These two protein chains interact to form a complex.

Contacts between the two chains:
Residue D72 in protein 2 interacts with residue P12 in protein 1 (closest heavy-atom distance 4.5 Å).
Residue T15 in protein 2 is in contact with residue Y8 in protein 1 (closest heavy-atom distance 3.2 Å).
Residue T21 in protein 2 is in contact with residue P7 in protein 1 (closest heavy-atom distance 4.2 Å).
Residue T15 in protein 2 contacts residue P7 in protein 1 (closest heavy-atom distance 3.9 Å).
Residue V86 in protein 2 contacts residue L9 in protein 1 (closest heavy-atom distance 4.9 Å).
Residue N70 in protein 2 contacts residue P12 in protein 1 (closest heavy-atom distance 3.5 Å).
Residue Q45 in protein 2 interacts with residue R11 in protein 1 (closest heavy-atom distance 3.2 Å).
Residue S39 in protein 2 is in contact with residue Y8 in protein 1 (closest heavy-atom distance 3.4 Å).
Residue I84 in protein 2 is in contact with residue L9 in protein 1 (closest heavy-atom distance 4.3 Å).
Residue E14 in protein 2 is in contact with residue P10 in protein 1 (closest heavy-atom distance 3.9 Å).
Residue E14 in protein 2 interacts with residue Y8 in protein 1 (closest heavy-atom distance 4.8 Å).
Residue A47 in protein 2 contacts residue R11 in protein 1 (closest heavy-atom distance 3.5 Å).
Residue R79 in protein 2 is in contact with residue Y8 in protein 1 (closest heavy-atom distance 3.6 Å).
Residue T49 in protein 2 contacts residue L9 in protein 1 (closest heavy-atom distance 4.1 Å).
Residue Q45 in protein 2 contacts residue P10 in protein 1 (closest heavy-atom distance 3.3 Å).
Residue I50 in protein 2 is in contact with residue L9 in protein 1 (closest heavy-atom distance 3.5 Å).
Residue A47 in protein 2 is in contact with residue P10 in protein 1 (closest heavy-atom distance 4.2 Å).
Residue A41 in protein 2 is in contact with residue Y8 in protein 1 (closest heavy-atom distance 3.7 Å).
Residue T49 in protein 2 contacts residue R13 in protein 1 (closest heavy-atom distance 4.8 Å).
Residue T15 in protein 2 is in contact with residue L9 in protein 1 (closest heavy-atom distance 4.4 Å).
Residue H153 in protein 2 is in contact with residue Y8 in protein 1 (closest heavy-atom distance 3.8 Å).
Residue V37 in protein 2 is in contact with residue P7 in protein 1 (closest heavy-atom distance 3.9 Å).
Residue V48 in protein 2 contacts residue P12 in protein 1 (closest heavy-atom distance 3.9 Å).
Residue T49 in protein 2 is in contact with residue P12 in protein 1 (closest heavy-atom distance 3.2 Å).
Residue I13 in protein 2 interacts with residue L9 in protein 1 (closest heavy-atom distance 3.7 Å).
Residue T49 in protein 2 is in contact with residue R11 in protein 1 (closest heavy-atom distance 3.7 Å).
Residue S39 in protein 2 contacts residue P6 in protein 1 (closest heavy-atom distance 4.1 Å).
Residue M16 in protein 2 interacts with residue Y8 in protein 1 (closest heavy-atom distance 2.8 Å).
Residue V48 in protein 2 contacts residue R11 in protein 1 (closest heavy-atom distance 4.3 Å).
Residue Q36 in protein 2 interacts with residue P7 in protein 1 (closest heavy-atom distance 3.7 Å).
Residue T49 in protein 2 interacts with residue P10 in protein 1 (closest heavy-atom distance 2.9 Å).
Residue G80 in protein 2 is in contact with residue Y8 in protein 1 (closest heavy-atom distance 3.8 Å).
Residue F38 in protein 2 is in contact with residue Y8 in protein 1 (closest heavy-atom distance 4.8 Å).
Residue S39 in protein 2 contacts residue L9 in protein 1 (closest heavy-atom distance 2.8 Å).
Residue A41 in protein 2 is in contact with residue P10 in protein 1 (closest heavy-atom distance 4.6 Å).
Residue G80 in protein 2 interacts with residue P6 in protein 1 (closest heavy-atom distance 4.4 Å).
Residue T15 in protein 2 interacts with residue P10 in protein 1 (closest heavy-atom distance 4.4 Å).
Residue V37 in protein 2 is in contact with residue P6 in protein 1 (closest heavy-atom distance 3.5 Å).
Residue F38 in protein 2 contacts residue L9 in protein 1 (closest heavy-atom distance 3.7 Å).
Residue V48 in protein 2 contacts residue P10 in protein 1 (closest heavy-atom distance 3.3 Å).
Residue A47 in protein 2 contacts residue P12 in protein 1 (closest heavy-atom distance 3.5 Å).
Residue A41 in protein 2 contacts residue L9 in protein 1 (closest heavy-atom distance 3.4 Å).
Residue H51 in protein 2 interacts with residue R13 in protein 1 (closest heavy-atom distance 3.4 Å).
Residue M16 in protein 2 contacts residue P10 in protein 1 (closest heavy-atom distance 4.4 Å).
Residue F38 in protein 2 contacts residue P7 in protein 1 (closest heavy-atom distance 3.4 Å).
Residue H51 in protein 2 interacts with residue P10 in protein 1 (closest heavy-atom distance 4.5 Å).
Residue E14 in protein 2 contacts residue L9 in protein 1 (closest heavy-atom distance 3.6 Å).
Residue S39 in protein 2 contacts residue P7 in protein 1 (closest heavy-atom distance 3.0 Å).
Residue V48 in protein 2 interacts with residue L9 in protein 1 (closest heavy-atom distance 3.7 Å).
Residue F38 in protein 2 is in contact with residue P6 in protein 1 (closest heavy-atom distance 4.0 Å).
Residue T40 in protein 2 contacts residue Y8 in protein 1 (closest heavy-atom distance 3.3 Å).
Residue M16 in protein 2 contacts residue L9 in protein 1 (closest heavy-atom distance 4.7 Å).
Residue Q45 in protein 2 interacts with residue L9 in protein 1 (closest heavy-atom distance 2.9 Å).
Residue T40 in protein 2 contacts residue L9 in protein 1 (closest heavy-atom distance 4.2 Å).

Sequence of protein 2:
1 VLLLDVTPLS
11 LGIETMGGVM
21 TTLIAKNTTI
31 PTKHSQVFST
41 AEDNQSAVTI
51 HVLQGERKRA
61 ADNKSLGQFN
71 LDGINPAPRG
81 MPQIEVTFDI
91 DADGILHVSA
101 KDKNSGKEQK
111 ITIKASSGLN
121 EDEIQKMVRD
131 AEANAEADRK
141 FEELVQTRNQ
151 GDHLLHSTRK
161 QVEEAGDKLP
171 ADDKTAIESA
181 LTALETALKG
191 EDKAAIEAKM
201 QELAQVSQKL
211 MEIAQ

Sequence of protein 1:
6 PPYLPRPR